Sequence of the second protein:
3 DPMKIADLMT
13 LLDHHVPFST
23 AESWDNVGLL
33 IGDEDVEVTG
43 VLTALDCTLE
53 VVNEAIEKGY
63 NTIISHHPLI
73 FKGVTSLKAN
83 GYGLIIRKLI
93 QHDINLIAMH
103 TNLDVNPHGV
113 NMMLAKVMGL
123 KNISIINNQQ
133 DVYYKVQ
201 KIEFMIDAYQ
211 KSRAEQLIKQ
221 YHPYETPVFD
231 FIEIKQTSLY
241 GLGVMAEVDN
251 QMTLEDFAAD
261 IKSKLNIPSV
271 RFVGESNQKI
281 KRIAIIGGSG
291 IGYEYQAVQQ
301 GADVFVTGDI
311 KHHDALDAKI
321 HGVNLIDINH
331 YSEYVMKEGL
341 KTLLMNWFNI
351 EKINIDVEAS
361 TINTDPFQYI

The following describes two proteins that form a bound complex.

Interface contacts:
Residue A315 in the first protein interacts with residue F367 in the second protein (closest heavy-atom distance 3.7 Å).
Residue D309 in the first protein is in contact with residue H312 in the second protein (closest heavy-atom distance 3.0 Å).
Residue D317 in the first protein interacts with residue Y84 in the second protein (closest heavy-atom distance 2.6 Å).
Residue K311 in the first protein is in contact with residue D309 in the second protein (closest heavy-atom distance 3.4 Å).
Residue V270 in the first protein is in contact with residue Y369 in the second protein (closest heavy-atom distance 3.5 Å).
Residue I320 in the first protein interacts with residue Y84 in the second protein (closest heavy-atom distance 3.6 Å).
Residue K319 in the first protein contacts residue P366 in the second protein (closest heavy-atom distance 3.7 Å).
Residue I370 in the first protein interacts with residue A258 in the second protein (closest heavy-atom distance 3.4 Å).
Residue Q368 in the first protein interacts with residue R271 in the second protein (closest heavy-atom distance 3.2 Å).
Residue A315 in the first protein contacts residue P366 in the second protein (closest heavy-atom distance 3.6 Å).
Residue S269 in the first protein interacts with residue S269 in the second protein (closest heavy-atom distance 3.1 Å).
Residue I320 in the first protein contacts residue I87 in the second protein (closest heavy-atom distance 3.3 Å).
Residue H313 in the first protein interacts with residue H69 in the second protein (closest heavy-atom distance 3.6 Å).
Residue D48 in the first protein interacts with residue H312 in the second protein (closest heavy-atom distance 2.8 Å).
Residue L316 in the first protein contacts residue P366 in the second protein (closest heavy-atom distance 3.6 Å).
Residue I370 in the first protein contacts residue K262 in the second protein (closest heavy-atom distance 2.6 Å).
Residue V273 in the first protein contacts residue P366 in the second protein (closest heavy-atom distance 3.6 Å).
Residue D48 in the first protein is in contact with residue L316 in the second protein (closest heavy-atom distance 3.3 Å).
Residue F367 in the first protein is in contact with residue I310 in the second protein (closest heavy-atom distance 3.5 Å).
Residue F367 in the first protein contacts residue V273 in the second protein (closest heavy-atom distance 3.6 Å).
Residue R271 in the first protein interacts with residue R271 in the second protein (closest heavy-atom distance 3.5 Å).
Residue Y369 in the first protein is in contact with residue R271 in the second protein (closest heavy-atom distance 3.0 Å).
Residue Y369 in the first protein contacts residue V270 in the second protein (closest heavy-atom distance 3.5 Å).
Residue V273 in the first protein contacts residue F367 in the second protein (closest heavy-atom distance 3.6 Å).
Residue R271 in the first protein is in contact with residue F367 in the second protein (closest heavy-atom distance 3.5 Å).
Residue P366 in the first protein is in contact with residue F272 in the second protein (closest heavy-atom distance 3.5 Å).
Residue R271 in the first protein interacts with residue Y369 in the second protein (closest heavy-atom distance 3.0 Å).
Residue P366 in the first protein contacts residue H312 in the second protein (closest heavy-atom distance 3.7 Å).
Residue V270 in the first protein is in contact with residue I370 in the second protein (closest heavy-atom distance 2.9 Å).
Residue P366 in the first protein is in contact with residue L316 in the second protein (closest heavy-atom distance 3.7 Å).
Residue F272 in the first protein is in contact with residue P366 in the second protein (closest heavy-atom distance 3.5 Å).
Residue I370 in the first protein interacts with residue A259 in the second protein (closest heavy-atom distance 3.2 Å).
Residue Y84 in the first protein interacts with residue I320 in the second protein (closest heavy-atom distance 2.9 Å).
Residue A258 in the first protein is in contact with residue I370 in the second protein (closest heavy-atom distance 3.3 Å).
Residue R271 in the first protein contacts residue N329 in the second protein (closest heavy-atom distance 3.5 Å).
Residue L316 in the first protein contacts residue D48 in the second protein (closest heavy-atom distance 3.6 Å).
Residue P366 in the first protein contacts residue A315 in the second protein (closest heavy-atom distance 3.6 Å).
Residue F272 in the first protein interacts with residue Q368 in the second protein (closest heavy-atom distance 2.8 Å).
Residue I320 in the first protein contacts residue G83 in the second protein (closest heavy-atom distance 3.5 Å).
Residue A259 in the first protein is in contact with residue I370 in the second protein (closest heavy-atom distance 3.2 Å).
Residue H330 in the first protein is in contact with residue H312 in the second protein (closest heavy-atom distance 3.6 Å).
Residue Y84 in the first protein contacts residue D317 in the second protein (closest heavy-atom distance 2.5 Å).
Residue H312 in the first protein is in contact with residue D48 in the second protein (closest heavy-atom distance 2.8 Å).
Residue F272 in the first protein is in contact with residue F367 in the second protein (closest heavy-atom distance 3.5 Å).
Residue H69 in the first protein contacts residue H313 in the second protein (closest heavy-atom distance 3.6 Å).
Residue G83 in the first protein is in contact with residue I320 in the second protein (closest heavy-atom distance 3.5 Å).
Residue I370 in the first protein is in contact with residue V270 in the second protein (closest heavy-atom distance 2.9 Å).
Residue Q368 in the first protein interacts with residue F272 in the second protein (closest heavy-atom distance 2.8 Å).
Residue I310 in the first protein is in contact with residue F367 in the second protein (closest heavy-atom distance 3.5 Å).
Residue H69 in the first protein contacts residue H312 in the second protein (closest heavy-atom distance 3.7 Å).
Residue H312 in the first protein interacts with residue D309 in the second protein (closest heavy-atom distance 3.0 Å).
Residue R271 in the first protein interacts with residue Q368 in the second protein (closest heavy-atom distance 3.1 Å).
Residue D309 in the first protein is in contact with residue K311 in the second protein (closest heavy-atom distance 3.4 Å).
Residue P366 in the first protein contacts residue V273 in the second protein (closest heavy-atom distance 3.6 Å).
Residue F367 in the first protein is in contact with residue R271 in the second protein (closest heavy-atom distance 3.6 Å).
Residue N329 in the first protein is in contact with residue R271 in the second protein (closest heavy-atom distance 3.6 Å).
Residue K262 in the first protein contacts residue I370 in the second protein (closest heavy-atom distance 2.6 Å).
Residue F367 in the first protein interacts with residue F272 in the second protein (closest heavy-atom distance 3.5 Å).
Residue F367 in the first protein contacts residue A315 in the second protein (closest heavy-atom distance 3.7 Å).
Residue H312 in the first protein is in contact with residue H330 in the second protein (closest heavy-atom distance 3.5 Å).

Sequence of the first protein:
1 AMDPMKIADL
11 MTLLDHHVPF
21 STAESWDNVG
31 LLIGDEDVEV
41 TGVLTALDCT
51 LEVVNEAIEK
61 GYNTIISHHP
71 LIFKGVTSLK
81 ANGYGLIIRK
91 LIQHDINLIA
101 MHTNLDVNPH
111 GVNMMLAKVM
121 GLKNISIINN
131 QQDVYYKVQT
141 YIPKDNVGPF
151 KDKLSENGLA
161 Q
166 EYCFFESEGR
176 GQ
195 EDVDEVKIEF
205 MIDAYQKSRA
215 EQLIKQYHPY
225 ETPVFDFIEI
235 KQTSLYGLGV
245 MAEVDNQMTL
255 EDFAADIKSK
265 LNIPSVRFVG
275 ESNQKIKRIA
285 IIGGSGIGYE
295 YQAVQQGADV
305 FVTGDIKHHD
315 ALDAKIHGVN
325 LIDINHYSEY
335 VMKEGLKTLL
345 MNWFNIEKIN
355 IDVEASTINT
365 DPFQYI